Sequence of the second protein:
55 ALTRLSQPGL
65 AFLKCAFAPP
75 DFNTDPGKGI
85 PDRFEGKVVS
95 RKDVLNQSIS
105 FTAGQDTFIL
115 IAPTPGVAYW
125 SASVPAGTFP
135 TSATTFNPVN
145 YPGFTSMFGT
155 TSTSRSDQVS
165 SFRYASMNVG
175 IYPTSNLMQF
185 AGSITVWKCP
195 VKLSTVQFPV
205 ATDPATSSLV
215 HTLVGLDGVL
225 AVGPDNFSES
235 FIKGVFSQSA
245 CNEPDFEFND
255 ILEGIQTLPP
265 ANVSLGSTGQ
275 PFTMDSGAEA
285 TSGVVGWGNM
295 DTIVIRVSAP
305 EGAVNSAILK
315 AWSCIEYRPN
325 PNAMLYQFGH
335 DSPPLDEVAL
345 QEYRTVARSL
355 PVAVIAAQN

The following describes two proteins that form a bound complex.

Sequence of the first protein:
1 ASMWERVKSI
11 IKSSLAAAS

Residue-level contacts at the interface:
Residue V350 in the second protein is in contact with residue I10 in the first protein (closest heavy-atom distance 4.4 Å).
Residue Q362 in the second protein interacts with residue A1 in the first protein (closest heavy-atom distance 2.8 Å).
Residue D75 in the second protein interacts with residue W4 in the first protein (closest heavy-atom distance 3.5 Å).
Residue D75 in the second protein is in contact with residue M3 in the first protein (closest heavy-atom distance 3.9 Å).
Residue T349 in the second protein is in contact with residue I10 in the first protein (closest heavy-atom distance 4.8 Å).
Residue V350 in the second protein interacts with residue I11 in the first protein (closest heavy-atom distance 3.9 Å).
Residue Q362 in the second protein is in contact with residue R6 in the first protein (closest heavy-atom distance 2.1 Å).
Residue A72 in the second protein is in contact with residue M3 in the first protein (closest heavy-atom distance 3.9 Å).
Residue L59 in the second protein contacts residue I11 in the first protein (closest heavy-atom distance 4.9 Å).
Residue E346 in the second protein contacts residue S14 in the first protein (closest heavy-atom distance 3.9 Å).
Residue V350 in the second protein contacts residue V7 in the first protein (closest heavy-atom distance 4.0 Å).
Residue L56 in the second protein interacts with residue W4 in the first protein (closest heavy-atom distance 5.0 Å).
Residue L67 in the second protein is in contact with residue I11 in the first protein (closest heavy-atom distance 3.9 Å).
Residue L67 in the second protein contacts residue W4 in the first protein (closest heavy-atom distance 4.6 Å).
Residue F240 in the second protein interacts with residue M3 in the first protein (closest heavy-atom distance 3.5 Å).
Residue N363 in the second protein is in contact with residue S2 in the first protein (closest heavy-atom distance 4.0 Å).
Residue L354 in the second protein contacts residue M3 in the first protein (closest heavy-atom distance 4.3 Å).
Residue L56 in the second protein interacts with residue K12 in the first protein (closest heavy-atom distance 3.7 Å).
Residue V358 in the second protein is in contact with residue R6 in the first protein (closest heavy-atom distance 4.8 Å).
Residue D75 in the second protein interacts with residue S2 in the first protein (closest heavy-atom distance 4.1 Å).
Residue L354 in the second protein is in contact with residue I10 in the first protein (closest heavy-atom distance 3.6 Å).
Residue N363 in the second protein contacts residue M3 in the first protein (closest heavy-atom distance 3.2 Å).
Residue F76 in the second protein interacts with residue W4 in the first protein (closest heavy-atom distance 3.7 Å).
Residue A55 in the second protein is in contact with residue K12 in the first protein (closest heavy-atom distance 3.5 Å).
Residue L354 in the second protein interacts with residue V7 in the first protein (closest heavy-atom distance 4.6 Å).
Residue E346 in the second protein interacts with residue L15 in the first protein (closest heavy-atom distance 3.8 Å).
Residue R58 in the second protein interacts with residue L15 in the first protein (closest heavy-atom distance 3.1 Å).
Residue L56 in the second protein is in contact with residue K8 in the first protein (closest heavy-atom distance 3.4 Å).
Residue N363 in the second protein interacts with residue A1 in the first protein (closest heavy-atom distance 4.8 Å).
Residue A72 in the second protein interacts with residue W4 in the first protein (closest heavy-atom distance 3.9 Å).
Residue L354 in the second protein interacts with residue R6 in the first protein (closest heavy-atom distance 3.5 Å).
Residue A55 in the second protein is in contact with residue L15 in the first protein (closest heavy-atom distance 3.0 Å).
Residue S353 in the second protein contacts residue I10 in the first protein (closest heavy-atom distance 3.7 Å).
Residue F71 in the second protein interacts with residue V7 in the first protein (closest heavy-atom distance 3.9 Å).
Residue L56 in the second protein contacts residue I11 in the first protein (closest heavy-atom distance 3.2 Å).
Residue Q362 in the second protein interacts with residue S2 in the first protein (closest heavy-atom distance 3.4 Å).
Residue V358 in the second protein interacts with residue M3 in the first protein (closest heavy-atom distance 4.0 Å).
Residue L56 in the second protein contacts residue L15 in the first protein (closest heavy-atom distance 4.1 Å).
Residue K68 in the second protein interacts with residue W4 in the first protein (closest heavy-atom distance 3.3 Å).
Residue E346 in the second protein contacts residue I11 in the first protein (closest heavy-atom distance 3.8 Å).
Residue L64 in the second protein contacts residue W4 in the first protein (closest heavy-atom distance 4.0 Å).
Residue Q362 in the second protein contacts residue M3 in the first protein (closest heavy-atom distance 3.6 Å).
Residue T349 in the second protein is in contact with residue S14 in the first protein (closest heavy-atom distance 4.0 Å).
Residue P355 in the second protein interacts with residue R6 in the first protein (closest heavy-atom distance 4.5 Å).
Residue V342 in the second protein interacts with residue L15 in the first protein (closest heavy-atom distance 4.6 Å).
Residue F71 in the second protein interacts with residue M3 in the first protein (closest heavy-atom distance 3.3 Å).
Residue Q242 in the second protein interacts with residue M3 in the first protein (closest heavy-atom distance 4.1 Å).